Sequence of protein 1:
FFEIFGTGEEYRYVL

Sequence of protein 2:
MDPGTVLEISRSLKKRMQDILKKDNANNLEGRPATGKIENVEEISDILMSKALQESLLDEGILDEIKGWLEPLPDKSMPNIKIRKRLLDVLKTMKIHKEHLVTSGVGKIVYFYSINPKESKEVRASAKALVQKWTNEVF

Interface contacts:
Residue K108 in protein 2 is in contact with residue E7 in protein 1 (closest heavy-atom distance 4.4 Å).
Residue P72 in protein 2 is in contact with residue V18 in protein 1 (closest heavy-atom distance 3.3 Å).
Residue I109 in protein 2 is in contact with residue Y15 in protein 1 (closest heavy-atom distance 3.6 Å).
Residue K98 in protein 2 contacts residue I8 in protein 1 (closest heavy-atom distance 4.6 Å).
Residue W134 in protein 2 interacts with residue F9 in protein 1 (closest heavy-atom distance 3.8 Å).
Residue Y111 in protein 2 contacts residue G10 in protein 1 (closest heavy-atom distance 4.9 Å).
Residue Y111 in protein 2 interacts with residue T11 in protein 1 (closest heavy-atom distance 4.2 Å).
Residue Y111 in protein 2 interacts with residue G12 in protein 1 (closest heavy-atom distance 3.5 Å).
Residue G107 in protein 2 is in contact with residue F9 in protein 1 (closest heavy-atom distance 3.4 Å).
Residue K108 in protein 2 interacts with residue I8 in protein 1 (closest heavy-atom distance 3.5 Å).
Residue P117 in protein 2 interacts with residue L19 in protein 1 (closest heavy-atom distance 4.1 Å).
Residue V131 in protein 2 interacts with residue F5 in protein 1 (closest heavy-atom distance 4.0 Å).
Residue Y111 in protein 2 is in contact with residue F5 in protein 1 (closest heavy-atom distance 4.7 Å).
Residue K108 in protein 2 contacts residue Y15 in protein 1 (closest heavy-atom distance 3.7 Å).
Residue P72 in protein 2 is in contact with residue Y15 in protein 1 (closest heavy-atom distance 3.6 Å).
Residue K108 in protein 2 interacts with residue F9 in protein 1 (closest heavy-atom distance 3.4 Å).
Residue K67 in protein 2 interacts with residue Y15 in protein 1 (closest heavy-atom distance 4.3 Å).
Residue P72 in protein 2 is in contact with residue Y17 in protein 1 (closest heavy-atom distance 3.5 Å).
Residue K108 in protein 2 is in contact with residue F6 in protein 1 (closest heavy-atom distance 4.2 Å).
Residue F112 in protein 2 interacts with residue Y15 in protein 1 (closest heavy-atom distance 3.6 Å).
Residue N116 in protein 2 interacts with residue V18 in protein 1 (closest heavy-atom distance 4.7 Å).
Residue K108 in protein 2 interacts with residue E14 in protein 1 (closest heavy-atom distance 4.2 Å).
Residue V138 in protein 2 is in contact with residue I8 in protein 1 (closest heavy-atom distance 2.9 Å).
Residue K76 in protein 2 is in contact with residue Y17 in protein 1 (closest heavy-atom distance 3.9 Å).
Residue T135 in protein 2 contacts residue F5 in protein 1 (closest heavy-atom distance 3.4 Å).
Residue V131 in protein 2 interacts with residue F9 in protein 1 (closest heavy-atom distance 3.6 Å).
Residue G105 in protein 2 contacts residue I8 in protein 1 (closest heavy-atom distance 4.8 Å).
Residue K108 in protein 2 is in contact with residue G10 in protein 1 (closest heavy-atom distance 3.8 Å).
Residue K76 in protein 2 interacts with residue V18 in protein 1 (closest heavy-atom distance 3.9 Å).
Residue F112 in protein 2 interacts with residue R16 in protein 1 (closest heavy-atom distance 4.4 Å).
Residue Y111 in protein 2 contacts residue F9 in protein 1 (closest heavy-atom distance 3.6 Å).
Residue K118 in protein 2 interacts with residue L19 in protein 1 (closest heavy-atom distance 4.3 Å).
Residue I115 in protein 2 is in contact with residue G12 in protein 1 (closest heavy-atom distance 4.1 Å).
Residue V102 in protein 2 contacts residue E7 in protein 1 (closest heavy-atom distance 4.4 Å).
Residue N116 in protein 2 contacts residue L19 in protein 1 (closest heavy-atom distance 3.1 Å).
Residue V102 in protein 2 contacts residue I8 in protein 1 (closest heavy-atom distance 3.7 Å).
Residue F139 in protein 2 contacts residue F5 in protein 1 (closest heavy-atom distance 4.4 Å).
Residue F112 in protein 2 interacts with residue L19 in protein 1 (closest heavy-atom distance 4.2 Å).
Residue L101 in protein 2 is in contact with residue I8 in protein 1 (closest heavy-atom distance 4.1 Å).
Residue M78 in protein 2 contacts residue V18 in protein 1 (closest heavy-atom distance 4.1 Å).
Residue G107 in protein 2 is in contact with residue I8 in protein 1 (closest heavy-atom distance 3.4 Å).
Residue E71 in protein 2 is in contact with residue Y15 in protein 1 (closest heavy-atom distance 2.5 Å).
Residue F112 in protein 2 is in contact with residue V18 in protein 1 (closest heavy-atom distance 3.8 Å).
Residue T135 in protein 2 contacts residue F9 in protein 1 (closest heavy-atom distance 3.3 Å).

The following describes two proteins that form a bound complex.